Sequence of protein 2:
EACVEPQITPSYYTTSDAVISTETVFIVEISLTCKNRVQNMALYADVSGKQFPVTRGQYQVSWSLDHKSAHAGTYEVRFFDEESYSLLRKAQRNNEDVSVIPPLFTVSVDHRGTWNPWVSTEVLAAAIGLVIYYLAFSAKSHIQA

Sequence of protein 1:
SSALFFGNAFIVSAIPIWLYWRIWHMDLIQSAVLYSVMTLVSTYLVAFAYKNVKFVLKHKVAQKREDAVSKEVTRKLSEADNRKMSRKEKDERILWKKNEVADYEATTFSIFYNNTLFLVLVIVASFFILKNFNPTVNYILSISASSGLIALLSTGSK

The following describes two proteins that form a bound complex.

Contacts between the two chains:
Residue K87 in protein 1 is in contact with residue H170 in protein 2 (closest heavy-atom distance 3.3 Å).
Residue K91 in protein 1 interacts with residue A173 in protein 2 (closest heavy-atom distance 3.5 Å).
Residue V147 in protein 1 interacts with residue I160 in protein 2 (closest heavy-atom distance 4.7 Å).
Residue K87 in protein 1 contacts residue S169 in protein 2 (closest heavy-atom distance 4.9 Å).
Residue K87 in protein 1 contacts residue A173 in protein 2 (closest heavy-atom distance 3.0 Å).